Sequence of protein 1:
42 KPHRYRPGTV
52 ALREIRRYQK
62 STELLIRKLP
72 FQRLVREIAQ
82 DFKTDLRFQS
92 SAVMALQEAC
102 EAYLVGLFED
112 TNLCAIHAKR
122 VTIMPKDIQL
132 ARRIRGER

Sequence of protein 2:
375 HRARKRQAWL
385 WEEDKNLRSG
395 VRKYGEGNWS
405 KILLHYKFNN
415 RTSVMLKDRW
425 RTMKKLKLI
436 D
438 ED

These two protein chains interact to form a complex.

Contacts between the two chains:
Residue H44 in protein 1 is in contact with residue R396 in protein 2 (closest heavy-atom distance 2.9 Å).
Residue K61 in protein 1 is in contact with residue K431 in protein 2 (closest heavy-atom distance 4.7 Å).
Residue Y46 in protein 1 interacts with residue R396 in protein 2 (closest heavy-atom distance 3.8 Å).